The following describes two proteins that form a bound complex.

Contacts between the two chains:
Residue I72 in the second protein is in contact with residue L7 in the first protein (closest heavy-atom distance 3.8 Å).
Residue W96 in the second protein interacts with residue A3 in the first protein (closest heavy-atom distance 3.4 Å).
Residue N76 in the second protein interacts with residue L7 in the first protein (closest heavy-atom distance 3.0 Å).
Residue Y122 in the second protein contacts residue L9 in the first protein (closest heavy-atom distance 3.8 Å).
Residue I72 in the second protein contacts residue F8 in the first protein (closest heavy-atom distance 3.5 Å).
Residue N76 in the second protein interacts with residue L9 in the first protein (closest heavy-atom distance 2.7 Å).
Residue S146 in the second protein is in contact with residue F8 in the first protein (closest heavy-atom distance 4.2 Å).
Residue S23 in the second protein contacts residue M2 in the first protein (closest heavy-atom distance 4.6 Å).
Residue L123 in the second protein contacts residue L7 in the first protein (closest heavy-atom distance 3.6 Å).
Residue Y6 in the second protein is in contact with residue M2 in the first protein (closest heavy-atom distance 3.5 Å).
Residue W166 in the second protein is in contact with residue V1 in the first protein (closest heavy-atom distance 3.5 Å).
Residue S142 in the second protein is in contact with residue L9 in the first protein (closest heavy-atom distance 2.4 Å).
Residue E62 in the second protein is in contact with residue V1 in the first protein (closest heavy-atom distance 3.2 Å).
Residue L4 in the second protein interacts with residue V1 in the first protein (closest heavy-atom distance 4.5 Å).
Residue Y158 in the second protein interacts with residue M2 in the first protein (closest heavy-atom distance 3.7 Å).
Residue H98 in the second protein is in contact with residue M2 in the first protein (closest heavy-atom distance 4.3 Å).
Residue F115 in the second protein contacts residue L7 in the first protein (closest heavy-atom distance 3.6 Å).
Residue N76 in the second protein is in contact with residue F8 in the first protein (closest heavy-atom distance 3.5 Å).
Residue H98 in the second protein contacts residue A3 in the first protein (closest heavy-atom distance 3.7 Å).
Residue E151 in the second protein contacts residue R5 in the first protein (closest heavy-atom distance 3.2 Å).
Residue T79 in the second protein interacts with residue L9 in the first protein (closest heavy-atom distance 3.5 Å).
Residue Q155 in the second protein interacts with residue R5 in the first protein (closest heavy-atom distance 2.7 Å).
Residue S65 in the second protein contacts residue A3 in the first protein (closest heavy-atom distance 4.1 Å).
Residue F73 in the second protein contacts residue T6 in the first protein (closest heavy-atom distance 3.4 Å).
Residue K145 in the second protein is in contact with residue L9 in the first protein (closest heavy-atom distance 3.4 Å).
Residue Y158 in the second protein is in contact with residue A3 in the first protein (closest heavy-atom distance 3.5 Å).
Residue L80 in the second protein is in contact with residue L9 in the first protein (closest heavy-atom distance 3.4 Å).
Residue W96 in the second protein contacts residue T6 in the first protein (closest heavy-atom distance 3.5 Å).
Residue F115 in the second protein is in contact with residue L9 in the first protein (closest heavy-atom distance 4.5 Å).
Residue W96 in the second protein contacts residue R5 in the first protein (closest heavy-atom distance 3.6 Å).
Residue Y158 in the second protein is in contact with residue V1 in the first protein (closest heavy-atom distance 2.7 Å).
Residue S146 in the second protein contacts residue L7 in the first protein (closest heavy-atom distance 3.5 Å).
Residue H8 in the second protein interacts with residue M2 in the first protein (closest heavy-atom distance 3.4 Å).
Residue Y58 in the second protein interacts with residue V1 in the first protein (closest heavy-atom distance 4.0 Å).
Residue T69 in the second protein contacts residue M2 in the first protein (closest heavy-atom distance 3.1 Å).
Residue L94 in the second protein interacts with residue L9 in the first protein (closest heavy-atom distance 4.0 Å).
Residue Q155 in the second protein contacts residue T6 in the first protein (closest heavy-atom distance 4.5 Å).
Residue I72 in the second protein interacts with residue T6 in the first protein (closest heavy-atom distance 4.7 Å).
Residue W96 in the second protein interacts with residue M2 in the first protein (closest heavy-atom distance 4.6 Å).
Residue R61 in the second protein interacts with residue V1 in the first protein (closest heavy-atom distance 4.6 Å).
Residue H154 in the second protein interacts with residue R5 in the first protein (closest heavy-atom distance 4.0 Å).
Residue A66 in the second protein is in contact with residue M2 in the first protein (closest heavy-atom distance 3.9 Å).
Residue Q155 in the second protein is in contact with residue A3 in the first protein (closest heavy-atom distance 4.2 Å).
Residue Y6 in the second protein is in contact with residue V1 in the first protein (closest heavy-atom distance 2.9 Å).
Residue F115 in the second protein interacts with residue T6 in the first protein (closest heavy-atom distance 3.6 Å).
Residue E151 in the second protein interacts with residue L7 in the first protein (closest heavy-atom distance 3.6 Å).
Residue Y170 in the second protein interacts with residue V1 in the first protein (closest heavy-atom distance 2.7 Å).
Residue S65 in the second protein is in contact with residue M2 in the first protein (closest heavy-atom distance 4.1 Å).
Residue E62 in the second protein interacts with residue M2 in the first protein (closest heavy-atom distance 2.9 Å).
Residue T162 in the second protein interacts with residue V1 in the first protein (closest heavy-atom distance 4.0 Å).
Residue Y158 in the second protein is in contact with residue P4 in the first protein (closest heavy-atom distance 3.8 Å).
Residue T69 in the second protein is in contact with residue T6 in the first protein (closest heavy-atom distance 3.7 Å).
Residue S65 in the second protein contacts residue P4 in the first protein (closest heavy-atom distance 4.1 Å).
Residue E151 in the second protein is in contact with residue T6 in the first protein (closest heavy-atom distance 3.0 Å).
Residue K145 in the second protein interacts with residue F8 in the first protein (closest heavy-atom distance 3.4 Å).
Residue W132 in the second protein interacts with residue L7 in the first protein (closest heavy-atom distance 3.8 Å).
Residue M44 in the second protein contacts residue M2 in the first protein (closest heavy-atom distance 4.6 Å).
Residue L123 in the second protein interacts with residue L9 in the first protein (closest heavy-atom distance 4.9 Å).
Residue Y83 in the second protein is in contact with residue L9 in the first protein (closest heavy-atom distance 2.7 Å).
Residue V75 in the second protein is in contact with residue F8 in the first protein (closest heavy-atom distance 4.2 Å).

Sequence of the first protein:
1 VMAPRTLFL

Sequence of the second protein:
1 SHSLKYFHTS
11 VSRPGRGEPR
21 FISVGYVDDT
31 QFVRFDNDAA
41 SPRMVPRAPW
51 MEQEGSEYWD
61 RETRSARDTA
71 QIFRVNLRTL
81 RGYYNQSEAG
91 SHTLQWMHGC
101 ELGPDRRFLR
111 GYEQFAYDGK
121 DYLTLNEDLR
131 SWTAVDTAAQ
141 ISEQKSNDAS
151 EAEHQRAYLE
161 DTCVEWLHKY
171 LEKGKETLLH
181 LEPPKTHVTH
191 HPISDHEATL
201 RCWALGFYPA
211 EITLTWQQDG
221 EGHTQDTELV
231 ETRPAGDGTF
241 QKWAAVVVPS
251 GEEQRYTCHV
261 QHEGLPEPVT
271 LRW